Sequence of the first protein:
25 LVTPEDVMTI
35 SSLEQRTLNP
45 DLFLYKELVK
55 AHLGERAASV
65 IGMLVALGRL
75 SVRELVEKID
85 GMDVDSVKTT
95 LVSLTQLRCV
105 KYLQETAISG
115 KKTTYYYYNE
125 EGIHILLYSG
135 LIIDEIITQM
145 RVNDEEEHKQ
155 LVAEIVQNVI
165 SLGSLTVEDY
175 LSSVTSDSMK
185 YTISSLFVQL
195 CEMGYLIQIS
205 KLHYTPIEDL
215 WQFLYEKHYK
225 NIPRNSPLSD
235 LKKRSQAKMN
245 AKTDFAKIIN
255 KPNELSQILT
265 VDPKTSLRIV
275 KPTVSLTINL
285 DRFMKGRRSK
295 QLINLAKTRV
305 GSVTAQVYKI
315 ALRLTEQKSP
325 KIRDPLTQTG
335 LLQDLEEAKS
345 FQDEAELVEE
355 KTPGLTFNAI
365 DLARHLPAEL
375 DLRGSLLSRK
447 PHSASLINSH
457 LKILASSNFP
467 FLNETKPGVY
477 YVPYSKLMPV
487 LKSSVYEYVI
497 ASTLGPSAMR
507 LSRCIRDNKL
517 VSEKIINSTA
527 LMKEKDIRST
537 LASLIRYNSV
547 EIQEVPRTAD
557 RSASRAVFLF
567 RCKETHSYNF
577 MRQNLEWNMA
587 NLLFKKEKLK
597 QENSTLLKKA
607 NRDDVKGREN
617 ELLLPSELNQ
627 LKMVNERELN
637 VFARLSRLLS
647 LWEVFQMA

Residue-level contacts at the interface:
Residue R640 in the first protein contacts residue A302 in the second protein (closest heavy-atom distance 3.5 Å).
Residue C510 in the first protein is in contact with residue Y249 in the second protein (closest heavy-atom distance 3.4 Å).
Residue W583 in the first protein contacts residue W315 in the second protein (closest heavy-atom distance 3.3 Å).
Residue N298 in the first protein is in contact with residue F291 in the second protein (closest heavy-atom distance 3.5 Å).
Residue R40 in the first protein is in contact with residue E314 in the second protein (closest heavy-atom distance 3.6 Å).
Residue R506 in the first protein interacts with residue Y249 in the second protein (closest heavy-atom distance 3.5 Å).
Residue N464 in the first protein is in contact with residue V256 in the second protein (closest heavy-atom distance 3.2 Å).
Residue R633 in the first protein interacts with residue K307 in the second protein (closest heavy-atom distance 3.4 Å).
Residue Y494 in the first protein interacts with residue Y296 in the second protein (closest heavy-atom distance 3.4 Å).
Residue V637 in the first protein contacts residue E308 in the second protein (closest heavy-atom distance 3.5 Å).
Residue L380 in the first protein is in contact with residue F207 in the second protein (closest heavy-atom distance 3.6 Å).
Residue T499 in the first protein contacts residue F312 in the second protein (closest heavy-atom distance 3.0 Å).
Residue R509 in the first protein interacts with residue Y249 in the second protein (closest heavy-atom distance 3.3 Å).
Residue F576 in the first protein interacts with residue W315 in the second protein (closest heavy-atom distance 3.5 Å).
Residue S382 in the first protein contacts residue V212 in the second protein (closest heavy-atom distance 3.2 Å).
Residue L381 in the first protein interacts with residue F207 in the second protein (closest heavy-atom distance 2.9 Å).
Residue N584 in the first protein contacts residue V310 in the second protein (closest heavy-atom distance 3.4 Å).
Residue T302 in the first protein contacts residue I268 in the second protein (closest heavy-atom distance 3.1 Å).
Residue Y543 in the first protein is in contact with residue F312 in the second protein (closest heavy-atom distance 3.1 Å).
Residue Y494 in the first protein interacts with residue I293 in the second protein (closest heavy-atom distance 2.9 Å).
Residue S379 in the first protein interacts with residue F207 in the second protein (closest heavy-atom distance 3.6 Å).
Residue G305 in the first protein contacts residue F207 in the second protein (closest heavy-atom distance 3.4 Å).
Residue T302 in the first protein is in contact with residue S292 in the second protein (closest heavy-atom distance 3.6 Å).
Residue L381 in the first protein contacts residue P192 in the second protein (closest heavy-atom distance 3.6 Å).
Residue R303 in the first protein is in contact with residue T264 in the second protein (closest heavy-atom distance 3.1 Å).
Residue A526 in the first protein contacts residue V246 in the second protein (closest heavy-atom distance 3.3 Å).
Residue N298 in the first protein interacts with residue S292 in the second protein (closest heavy-atom distance 2.9 Å).
Residue R633 in the first protein interacts with residue E308 in the second protein (closest heavy-atom distance 2.6 Å).
Residue R643 in the first protein interacts with residue F291 in the second protein (closest heavy-atom distance 3.6 Å).
Residue V307 in the first protein interacts with residue N205 in the second protein (closest heavy-atom distance 3.1 Å).
Residue N584 in the first protein is in contact with residue Y311 in the second protein (closest heavy-atom distance 3.5 Å).
Residue T525 in the first protein contacts residue Y249 in the second protein (closest heavy-atom distance 3.2 Å).
Residue L588 in the first protein interacts with residue V310 in the second protein (closest heavy-atom distance 3.6 Å).
Residue V304 in the first protein interacts with residue F207 in the second protein (closest heavy-atom distance 3.6 Å).
Residue M528 in the first protein interacts with residue L170 in the second protein (closest heavy-atom distance 3.1 Å).
Residue L527 in the first protein interacts with residue W164 in the second protein (closest heavy-atom distance 3.4 Å).
Residue T302 in the first protein is in contact with residue L265 in the second protein (closest heavy-atom distance 3.1 Å).
Residue S455 in the first protein interacts with residue P210 in the second protein (closest heavy-atom distance 3.5 Å).
Residue Q579 in the first protein is in contact with residue W315 in the second protein (closest heavy-atom distance 3.5 Å).
Residue R506 in the first protein interacts with residue V246 in the second protein (closest heavy-atom distance 2.5 Å).
Residue T302 in the first protein is in contact with residue F294 in the second protein (closest heavy-atom distance 3.6 Å).
Residue N580 in the first protein is in contact with residue W315 in the second protein (closest heavy-atom distance 3.5 Å).
Residue G305 in the first protein is in contact with residue N205 in the second protein (closest heavy-atom distance 3.5 Å).
Residue Y494 in the first protein interacts with residue F294 in the second protein (closest heavy-atom distance 2.8 Å).
Residue S306 in the first protein contacts residue P202 in the second protein (closest heavy-atom distance 3.3 Å).
Residue W583 in the first protein contacts residue E314 in the second protein (closest heavy-atom distance 3.5 Å).
Residue R509 in the first protein interacts with residue V248 in the second protein (closest heavy-atom distance 2.7 Å).
Residue K384 in the first protein is in contact with residue Y208 in the second protein (closest heavy-atom distance 3.4 Å).
Residue S646 in the first protein contacts residue F291 in the second protein (closest heavy-atom distance 3.3 Å).
Residue I459 in the first protein contacts residue P210 in the second protein (closest heavy-atom distance 3.5 Å).
Residue V307 in the first protein interacts with residue K203 in the second protein (closest heavy-atom distance 3.2 Å).
Residue G378 in the first protein interacts with residue V206 in the second protein (closest heavy-atom distance 3.3 Å).
Residue Y543 in the first protein is in contact with residue D313 in the second protein (closest heavy-atom distance 3.4 Å).
Residue T302 in the first protein interacts with residue N295 in the second protein (closest heavy-atom distance 3.3 Å).
Residue N580 in the first protein is in contact with residue F312 in the second protein (closest heavy-atom distance 2.8 Å).
Residue R506 in the first protein is in contact with residue D250 in the second protein (closest heavy-atom distance 3.3 Å).
Residue K529 in the first protein interacts with residue I172 in the second protein (closest heavy-atom distance 3.6 Å).
Residue N523 in the first protein is in contact with residue L170 in the second protein (closest heavy-atom distance 3.4 Å).
Residue L381 in the first protein interacts with residue A209 in the second protein (closest heavy-atom distance 3.1 Å).
Residue T308 in the first protein contacts residue F207 in the second protein (closest heavy-atom distance 3.6 Å).

Sequence of the second protein:
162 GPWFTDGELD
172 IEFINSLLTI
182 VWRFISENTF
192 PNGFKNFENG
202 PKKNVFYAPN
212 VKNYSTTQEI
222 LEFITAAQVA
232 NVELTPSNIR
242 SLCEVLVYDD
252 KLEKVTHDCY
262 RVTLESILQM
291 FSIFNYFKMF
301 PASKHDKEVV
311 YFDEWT

This data describes a binding interaction between two proteins.